Sequence of protein 2:
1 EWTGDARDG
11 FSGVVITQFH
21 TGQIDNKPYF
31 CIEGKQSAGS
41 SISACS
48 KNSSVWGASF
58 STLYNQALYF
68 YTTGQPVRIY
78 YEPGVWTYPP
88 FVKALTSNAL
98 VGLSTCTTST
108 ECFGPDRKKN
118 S

Interface contacts:
Residue Y68 in protein 2 interacts with residue Y66 in protein 1 (closest heavy-atom distance 3.4 Å).
Residue T21 in protein 2 is in contact with residue L60 in protein 1 (closest heavy-atom distance 3.9 Å).
Residue I24 in protein 2 is in contact with residue E1 in protein 1 (closest heavy-atom distance 3.4 Å).
Residue H20 in protein 2 is in contact with residue Y77 in protein 1 (closest heavy-atom distance 3.8 Å).
Residue T69 in protein 2 contacts residue Y66 in protein 1 (closest heavy-atom distance 2.7 Å).
Residue F88 in protein 2 contacts residue W2 in protein 1 (closest heavy-atom distance 3.6 Å).
Residue G22 in protein 2 is in contact with residue V98 in protein 1 (closest heavy-atom distance 3.8 Å).
Residue P87 in protein 2 contacts residue W2 in protein 1 (closest heavy-atom distance 3.5 Å).
Residue G22 in protein 2 is in contact with residue T3 in protein 1 (closest heavy-atom distance 3.2 Å).
Residue Q18 in protein 2 contacts residue F110 in protein 1 (closest heavy-atom distance 3.3 Å).
Residue A91 in protein 2 contacts residue W2 in protein 1 (closest heavy-atom distance 4.1 Å).
Residue Y85 in protein 2 interacts with residue W2 in protein 1 (closest heavy-atom distance 4.0 Å).
Residue L65 in protein 2 contacts residue Y66 in protein 1 (closest heavy-atom distance 3.8 Å).
Residue T21 in protein 2 interacts with residue T59 in protein 1 (closest heavy-atom distance 4.1 Å).
Residue T21 in protein 2 contacts residue L100 in protein 1 (closest heavy-atom distance 2.7 Å).
Residue N26 in protein 2 is in contact with residue A55 in protein 1 (closest heavy-atom distance 3.2 Å).
Residue F57 in protein 2 interacts with residue T59 in protein 1 (closest heavy-atom distance 3.8 Å).
Residue Y68 in protein 2 contacts residue T102 in protein 1 (closest heavy-atom distance 3.4 Å).
Residue H20 in protein 2 contacts residue S101 in protein 1 (closest heavy-atom distance 2.8 Å).
Residue Y68 in protein 2 is in contact with residue Q72 in protein 1 (closest heavy-atom distance 2.6 Å).
Residue Q23 in protein 2 interacts with residue T3 in protein 1 (closest heavy-atom distance 2.7 Å).
Residue F19 in protein 2 is in contact with residue S101 in protein 1 (closest heavy-atom distance 3.4 Å).
Residue Q18 in protein 2 interacts with residue T102 in protein 1 (closest heavy-atom distance 3.4 Å).
Residue N26 in protein 2 is in contact with residue V52 in protein 1 (closest heavy-atom distance 4.0 Å).
Residue Y61 in protein 2 contacts residue Q63 in protein 1 (closest heavy-atom distance 2.5 Å).
Residue Y29 in protein 2 is in contact with residue T3 in protein 1 (closest heavy-atom distance 3.8 Å).
Residue Q18 in protein 2 contacts residue T104 in protein 1 (closest heavy-atom distance 3.6 Å).
Residue Y29 in protein 2 contacts residue W2 in protein 1 (closest heavy-atom distance 2.9 Å).
Residue F19 in protein 2 is in contact with residue F110 in protein 1 (closest heavy-atom distance 3.6 Å).
Residue F19 in protein 2 contacts residue Q63 in protein 1 (closest heavy-atom distance 3.6 Å).
Residue T21 in protein 2 contacts residue Q63 in protein 1 (closest heavy-atom distance 3.8 Å).
Residue L65 in protein 2 is in contact with residue Q63 in protein 1 (closest heavy-atom distance 3.6 Å).
Residue F19 in protein 2 contacts residue T102 in protein 1 (closest heavy-atom distance 2.9 Å).
Residue L92 in protein 2 interacts with residue G111 in protein 1 (closest heavy-atom distance 3.7 Å).
Residue L92 in protein 2 contacts residue P112 in protein 1 (closest heavy-atom distance 4.2 Å).
Residue P28 in protein 2 contacts residue S56 in protein 1 (closest heavy-atom distance 4.0 Å).
Residue Y61 in protein 2 is in contact with residue N62 in protein 1 (closest heavy-atom distance 3.5 Å).
Residue G22 in protein 2 is in contact with residue G99 in protein 1 (closest heavy-atom distance 4.2 Å).
Residue Q23 in protein 2 contacts residue W2 in protein 1 (closest heavy-atom distance 3.4 Å).
Residue P28 in protein 2 interacts with residue A55 in protein 1 (closest heavy-atom distance 3.8 Å).
Residue N26 in protein 2 interacts with residue E1 in protein 1 (closest heavy-atom distance 2.7 Å).
Residue Q23 in protein 2 is in contact with residue V52 in protein 1 (closest heavy-atom distance 2.7 Å).
Residue Q23 in protein 2 contacts residue V98 in protein 1 (closest heavy-atom distance 4.0 Å).
Residue T21 in protein 2 contacts residue G99 in protein 1 (closest heavy-atom distance 3.2 Å).
Residue D25 in protein 2 contacts residue E1 in protein 1 (closest heavy-atom distance 3.1 Å).
Residue H20 in protein 2 contacts residue P112 in protein 1 (closest heavy-atom distance 3.5 Å).
Residue I24 in protein 2 is in contact with residue W2 in protein 1 (closest heavy-atom distance 3.7 Å).
Residue A91 in protein 2 contacts residue P112 in protein 1 (closest heavy-atom distance 3.8 Å).
Residue E33 in protein 2 contacts residue F110 in protein 1 (closest heavy-atom distance 3.6 Å).
Residue C31 in protein 2 is in contact with residue F110 in protein 1 (closest heavy-atom distance 3.5 Å).
Residue Q23 in protein 2 interacts with residue W53 in protein 1 (closest heavy-atom distance 3.4 Å).
Residue H20 in protein 2 contacts residue L100 in protein 1 (closest heavy-atom distance 3.3 Å).
Residue H20 in protein 2 is in contact with residue F110 in protein 1 (closest heavy-atom distance 3.6 Å).
Residue Y61 in protein 2 interacts with residue T59 in protein 1 (closest heavy-atom distance 3.7 Å).
Residue Q23 in protein 2 contacts residue E1 in protein 1 (closest heavy-atom distance 2.8 Å).
Residue Q23 in protein 2 contacts residue A55 in protein 1 (closest heavy-atom distance 3.7 Å).
Residue Q23 in protein 2 contacts residue S56 in protein 1 (closest heavy-atom distance 3.1 Å).
Residue H20 in protein 2 contacts residue T3 in protein 1 (closest heavy-atom distance 4.0 Å).
Residue I32 in protein 2 contacts residue F110 in protein 1 (closest heavy-atom distance 3.9 Å).
Residue P28 in protein 2 is in contact with residue T59 in protein 1 (closest heavy-atom distance 3.7 Å).

Sequence of protein 1:
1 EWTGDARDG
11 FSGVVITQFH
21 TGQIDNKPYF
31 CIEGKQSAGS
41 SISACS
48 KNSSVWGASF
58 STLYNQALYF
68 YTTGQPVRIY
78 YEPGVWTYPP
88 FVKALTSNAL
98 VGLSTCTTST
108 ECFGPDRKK

This data describes a binding interaction between two proteins.